Sequence of chain B:
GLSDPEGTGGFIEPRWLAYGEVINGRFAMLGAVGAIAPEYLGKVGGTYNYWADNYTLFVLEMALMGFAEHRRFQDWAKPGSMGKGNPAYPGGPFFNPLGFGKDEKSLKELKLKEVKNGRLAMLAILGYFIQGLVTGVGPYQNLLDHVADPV

This data describes a binding interaction between two proteins.

Interface contacts:
Residue V260 in chain B interacts with residue W83 in chain A (closest heavy-atom distance 3.9 Å).
Residue G126 in chain B interacts with residue E68 in chain A (closest heavy-atom distance 4.5 Å).
Residue L257 in chain B contacts residue W83 in chain A (closest heavy-atom distance 3.2 Å).
Residue A261 in chain B interacts with residue W83 in chain A (closest heavy-atom distance 2.9 Å).
Residue D258 in chain B contacts residue K84 in chain A (closest heavy-atom distance 4.4 Å).
Residue D258 in chain B interacts with residue W83 in chain A (closest heavy-atom distance 5.0 Å).

Sequence of chain A:
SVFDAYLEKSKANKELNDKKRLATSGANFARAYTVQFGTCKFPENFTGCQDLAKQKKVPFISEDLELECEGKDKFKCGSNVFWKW